Residue-level contacts at the interface:
Residue N62 in chain B contacts residue L8 in chain A (closest heavy-atom distance 4.8 Å).
Residue V58 in chain B is in contact with residue L8 in chain A (closest heavy-atom distance 4.4 Å).
Residue K65 in chain B contacts residue L9 in chain A (closest heavy-atom distance 3.9 Å).
Residue V79 in chain B contacts residue H6 in chain A (closest heavy-atom distance 4.1 Å).
Residue L242 in chain B interacts with residue I4 in chain A (closest heavy-atom distance 3.5 Å).
Residue V79 in chain B is in contact with residue K3 in chain A (closest heavy-atom distance 4.2 Å).
Residue V79 in chain B is in contact with residue L9 in chain A (closest heavy-atom distance 3.4 Å).
Residue L242 in chain B is in contact with residue L8 in chain A (closest heavy-atom distance 4.0 Å).
Residue I61 in chain B is in contact with residue L9 in chain A (closest heavy-atom distance 3.6 Å).
Residue L82 in chain B contacts residue L5 in chain A (closest heavy-atom distance 3.8 Å).
Residue H76 in chain B interacts with residue H6 in chain A (closest heavy-atom distance 3.3 Å).
Residue E245 in chain B interacts with residue K3 in chain A (closest heavy-atom distance 3.5 Å).
Residue I61 in chain B is in contact with residue L5 in chain A (closest heavy-atom distance 3.4 Å).
Residue E83 in chain B interacts with residue L5 in chain A (closest heavy-atom distance 3.7 Å).
Residue L75 in chain B interacts with residue L9 in chain A (closest heavy-atom distance 3.6 Å).
Residue L75 in chain B contacts residue H6 in chain A (closest heavy-atom distance 3.3 Å).
Residue V79 in chain B contacts residue L5 in chain A (closest heavy-atom distance 3.6 Å).
Residue L82 in chain B interacts with residue L9 in chain A (closest heavy-atom distance 3.7 Å).
Residue D241 in chain B is in contact with residue I4 in chain A (closest heavy-atom distance 3.5 Å).
Residue L242 in chain B is in contact with residue L5 in chain A (closest heavy-atom distance 4.4 Å).
Residue Q78 in chain B contacts residue L9 in chain A (closest heavy-atom distance 3.9 Å).
Residue E245 in chain B interacts with residue L5 in chain A (closest heavy-atom distance 4.3 Å).
Residue K65 in chain B interacts with residue L8 in chain A (closest heavy-atom distance 3.9 Å).
Residue E245 in chain B interacts with residue H2 in chain A (closest heavy-atom distance 4.5 Å).
Residue F70 in chain B contacts residue L9 in chain A (closest heavy-atom distance 4.4 Å).
Residue E83 in chain B contacts residue K3 in chain A (closest heavy-atom distance 3.0 Å).
Residue I61 in chain B interacts with residue L8 in chain A (closest heavy-atom distance 3.3 Å).
Residue M246 in chain B is in contact with residue L5 in chain A (closest heavy-atom distance 4.0 Å).
Residue L75 in chain B is in contact with residue Q10 in chain A (closest heavy-atom distance 3.7 Å).
Residue K65 in chain B contacts residue D11 in chain A (closest heavy-atom distance 3.6 Å).
Residue E245 in chain B is in contact with residue I4 in chain A (closest heavy-atom distance 2.9 Å).

Sequence of chain B:
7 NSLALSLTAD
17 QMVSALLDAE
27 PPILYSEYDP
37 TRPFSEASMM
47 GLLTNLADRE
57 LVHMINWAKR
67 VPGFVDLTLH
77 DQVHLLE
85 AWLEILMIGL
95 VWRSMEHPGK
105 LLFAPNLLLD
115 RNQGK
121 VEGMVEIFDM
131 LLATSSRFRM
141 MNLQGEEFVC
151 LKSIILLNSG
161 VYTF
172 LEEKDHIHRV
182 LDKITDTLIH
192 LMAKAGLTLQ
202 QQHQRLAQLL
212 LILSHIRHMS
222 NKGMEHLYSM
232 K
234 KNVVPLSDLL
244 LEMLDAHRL

The following describes two proteins that form a bound complex.

Sequence of chain A:
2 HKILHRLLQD